Sequence of the first protein:
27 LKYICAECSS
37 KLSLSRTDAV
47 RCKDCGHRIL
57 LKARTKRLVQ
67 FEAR

These two protein chains interact to form a complex.

Interface contacts:
Residue I848 in the second protein is in contact with residue A59 in the first protein (closest heavy-atom distance 3.9 Å).
Residue R908 in the second protein contacts residue R70 in the first protein (closest heavy-atom distance 3.2 Å).
Residue L887 in the second protein interacts with residue Y29 in the first protein (closest heavy-atom distance 3.7 Å).
Residue K894 in the second protein contacts residue R47 in the first protein (closest heavy-atom distance 3.5 Å).
Residue Q128 in the second protein is in contact with residue L57 in the first protein (closest heavy-atom distance 3.8 Å).
Residue R119 in the second protein interacts with residue H53 in the first protein (closest heavy-atom distance 3.1 Å).
Residue Q896 in the second protein contacts residue D44 in the first protein (closest heavy-atom distance 4.2 Å).
Residue Y847 in the second protein contacts residue R63 in the first protein (closest heavy-atom distance 3.2 Å).
Residue Y847 in the second protein is in contact with residue K58 in the first protein (closest heavy-atom distance 4.4 Å).
Residue L845 in the second protein contacts residue K58 in the first protein (closest heavy-atom distance 4.0 Å).
Residue L887 in the second protein is in contact with residue R54 in the first protein (closest heavy-atom distance 3.9 Å).
Residue L837 in the second protein contacts residue R63 in the first protein (closest heavy-atom distance 3.2 Å).
Residue G849 in the second protein is in contact with residue R60 in the first protein (closest heavy-atom distance 4.3 Å).
Residue R906 in the second protein contacts residue F67 in the first protein (closest heavy-atom distance 4.4 Å).
Residue D111 in the second protein contacts residue R54 in the first protein (closest heavy-atom distance 3.3 Å).
Residue R129 in the second protein interacts with residue R54 in the first protein (closest heavy-atom distance 3.6 Å).
Residue L887 in the second protein interacts with residue L56 in the first protein (closest heavy-atom distance 2.6 Å).
Residue L887 in the second protein contacts residue I55 in the first protein (closest heavy-atom distance 3.6 Å).
Residue I888 in the second protein interacts with residue R54 in the first protein (closest heavy-atom distance 4.1 Å).
Residue D843 in the second protein is in contact with residue K28 in the first protein (closest heavy-atom distance 3.9 Å).
Residue Q128 in the second protein is in contact with residue I55 in the first protein (closest heavy-atom distance 3.6 Å).
Residue N886 in the second protein interacts with residue L56 in the first protein (closest heavy-atom distance 3.5 Å).
Residue F895 in the second protein contacts residue T43 in the first protein (closest heavy-atom distance 4.3 Å).
Residue R129 in the second protein interacts with residue I55 in the first protein (closest heavy-atom distance 4.5 Å).
Residue D111 in the second protein is in contact with residue G52 in the first protein (closest heavy-atom distance 4.0 Å).
Residue L845 in the second protein contacts residue Y29 in the first protein (closest heavy-atom distance 4.5 Å).
Residue D841 in the second protein interacts with residue K58 in the first protein (closest heavy-atom distance 3.0 Å).
Residue L887 in the second protein is in contact with residue K58 in the first protein (closest heavy-atom distance 4.3 Å).
Residue T850 in the second protein interacts with residue V65 in the first protein (closest heavy-atom distance 4.4 Å).
Residue N893 in the second protein contacts residue R54 in the first protein (closest heavy-atom distance 3.4 Å).
Residue E125 in the second protein interacts with residue H53 in the first protein (closest heavy-atom distance 3.5 Å).
Residue I848 in the second protein interacts with residue K58 in the first protein (closest heavy-atom distance 3.6 Å).
Residue K894 in the second protein interacts with residue R54 in the first protein (closest heavy-atom distance 2.8 Å).
Residue G889 in the second protein is in contact with residue R54 in the first protein (closest heavy-atom distance 2.9 Å).
Residue V885 in the second protein contacts residue L57 in the first protein (closest heavy-atom distance 3.8 Å).
Residue N886 in the second protein is in contact with residue L57 in the first protein (closest heavy-atom distance 3.4 Å).
Residue V885 in the second protein is in contact with residue K58 in the first protein (closest heavy-atom distance 2.9 Å).
Residue D841 in the second protein interacts with residue K28 in the first protein (closest heavy-atom distance 3.8 Å).
Residue L898 in the second protein is in contact with residue V46 in the first protein (closest heavy-atom distance 3.5 Å).
Residue D843 in the second protein is in contact with residue K58 in the first protein (closest heavy-atom distance 3.0 Å).
Residue E891 in the second protein interacts with residue R54 in the first protein (closest heavy-atom distance 3.6 Å).
Residue D843 in the second protein contacts residue Y29 in the first protein (closest heavy-atom distance 2.6 Å).
Residue V885 in the second protein is in contact with residue L56 in the first protein (closest heavy-atom distance 4.0 Å).
Residue Q896 in the second protein interacts with residue V46 in the first protein (closest heavy-atom distance 3.5 Å).
Residue F827 in the second protein is in contact with residue R42 in the first protein (closest heavy-atom distance 4.4 Å).
Residue Y881 in the second protein interacts with residue F67 in the first protein (closest heavy-atom distance 3.3 Å).
Residue E897 in the second protein is in contact with residue V46 in the first protein (closest heavy-atom distance 3.8 Å).
Residue Y847 in the second protein interacts with residue T61 in the first protein (closest heavy-atom distance 4.2 Å).
Residue K184 in the second protein is in contact with residue A32 in the first protein (closest heavy-atom distance 2.5 Å).
Residue E842 in the second protein is in contact with residue K28 in the first protein (closest heavy-atom distance 4.0 Å).
Residue I848 in the second protein interacts with residue R60 in the first protein (closest heavy-atom distance 3.8 Å).
Residue P846 in the second protein contacts residue K58 in the first protein (closest heavy-atom distance 3.7 Å).
Residue G889 in the second protein is in contact with residue V46 in the first protein (closest heavy-atom distance 3.7 Å).
Residue G849 in the second protein is in contact with residue V65 in the first protein (closest heavy-atom distance 3.5 Å).
Residue E838 in the second protein interacts with residue R63 in the first protein (closest heavy-atom distance 3.2 Å).
Residue Q128 in the second protein interacts with residue A32 in the first protein (closest heavy-atom distance 4.0 Å).
Residue D890 in the second protein interacts with residue R54 in the first protein (closest heavy-atom distance 3.0 Å).
Residue L887 in the second protein is in contact with residue L40 in the first protein (closest heavy-atom distance 4.2 Å).
Residue E897 in the second protein interacts with residue T43 in the first protein (closest heavy-atom distance 4.1 Å).
Residue K184 in the second protein is in contact with residue E33 in the first protein (closest heavy-atom distance 4.2 Å).

Sequence of the second protein:
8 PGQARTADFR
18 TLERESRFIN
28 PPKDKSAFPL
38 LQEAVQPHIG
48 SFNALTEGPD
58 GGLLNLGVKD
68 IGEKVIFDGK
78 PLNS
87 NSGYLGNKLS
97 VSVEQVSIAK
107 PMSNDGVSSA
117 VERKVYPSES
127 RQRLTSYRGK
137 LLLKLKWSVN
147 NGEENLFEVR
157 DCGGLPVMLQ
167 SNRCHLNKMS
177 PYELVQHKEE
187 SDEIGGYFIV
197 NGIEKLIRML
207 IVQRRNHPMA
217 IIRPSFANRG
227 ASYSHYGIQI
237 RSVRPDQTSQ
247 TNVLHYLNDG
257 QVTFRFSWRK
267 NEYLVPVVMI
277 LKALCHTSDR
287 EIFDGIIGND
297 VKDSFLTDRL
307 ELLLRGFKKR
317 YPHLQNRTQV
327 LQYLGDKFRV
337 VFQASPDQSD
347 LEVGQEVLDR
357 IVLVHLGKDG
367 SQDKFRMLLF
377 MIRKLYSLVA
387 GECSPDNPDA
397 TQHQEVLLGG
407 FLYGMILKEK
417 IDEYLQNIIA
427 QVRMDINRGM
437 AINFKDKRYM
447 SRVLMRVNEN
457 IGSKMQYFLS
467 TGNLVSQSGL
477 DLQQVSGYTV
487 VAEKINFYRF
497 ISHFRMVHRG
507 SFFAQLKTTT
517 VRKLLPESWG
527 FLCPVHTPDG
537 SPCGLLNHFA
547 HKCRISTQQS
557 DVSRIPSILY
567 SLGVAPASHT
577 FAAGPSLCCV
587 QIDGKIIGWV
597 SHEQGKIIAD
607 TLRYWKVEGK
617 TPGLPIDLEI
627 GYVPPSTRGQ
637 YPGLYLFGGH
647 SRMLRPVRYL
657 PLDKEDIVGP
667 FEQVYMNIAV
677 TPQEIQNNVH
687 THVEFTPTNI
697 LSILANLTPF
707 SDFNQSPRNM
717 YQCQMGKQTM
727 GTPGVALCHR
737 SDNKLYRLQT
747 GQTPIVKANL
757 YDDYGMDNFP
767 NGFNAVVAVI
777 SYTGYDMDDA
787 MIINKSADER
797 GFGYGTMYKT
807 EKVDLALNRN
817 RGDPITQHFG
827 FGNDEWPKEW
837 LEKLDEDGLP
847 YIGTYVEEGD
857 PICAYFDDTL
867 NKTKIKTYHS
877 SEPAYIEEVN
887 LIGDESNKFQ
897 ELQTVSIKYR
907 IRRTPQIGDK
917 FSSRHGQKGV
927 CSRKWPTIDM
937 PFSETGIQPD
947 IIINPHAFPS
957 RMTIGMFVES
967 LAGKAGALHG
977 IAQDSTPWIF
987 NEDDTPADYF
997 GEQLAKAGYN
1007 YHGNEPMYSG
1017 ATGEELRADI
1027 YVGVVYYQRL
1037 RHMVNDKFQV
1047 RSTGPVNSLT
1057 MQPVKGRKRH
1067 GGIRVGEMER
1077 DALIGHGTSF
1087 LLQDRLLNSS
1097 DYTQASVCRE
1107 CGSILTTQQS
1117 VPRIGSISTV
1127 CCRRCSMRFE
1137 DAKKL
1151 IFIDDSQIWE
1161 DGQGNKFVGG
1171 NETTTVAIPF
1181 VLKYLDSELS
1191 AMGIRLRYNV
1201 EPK